Interface contacts:
Residue F114 in chain A contacts residue L12 in chain B (closest heavy-atom distance 3.8 Å).
Residue D64 in chain A contacts residue F19 in chain B (closest heavy-atom distance 3.4 Å).
Residue Y163 in chain A is in contact with residue D20 in chain B (closest heavy-atom distance 2.6 Å).
Residue R68 in chain A is in contact with residue L18 in chain B (closest heavy-atom distance 4.7 Å).
Residue G106 in chain A interacts with residue G16 in chain B (closest heavy-atom distance 3.2 Å).
Residue A110 in chain A contacts residue G16 in chain B (closest heavy-atom distance 4.4 Å).
Residue N104 in chain A contacts residue G16 in chain B (closest heavy-atom distance 4.1 Å).
Residue Q79 in chain A contacts residue D4 in chain B (closest heavy-atom distance 4.1 Å).
Residue L80 in chain A contacts residue L8 in chain B (closest heavy-atom distance 4.2 Å).
Residue F114 in chain A contacts residue L8 in chain B (closest heavy-atom distance 3.8 Å).
Residue L98 in chain A contacts residue S9 in chain B (closest heavy-atom distance 4.6 Å).
Residue F65 in chain A contacts residue G16 in chain B (closest heavy-atom distance 3.7 Å).
Residue R107 in chain A contacts residue K13 in chain B (closest heavy-atom distance 3.5 Å).
Residue F73 in chain A is in contact with residue R11 in chain B (closest heavy-atom distance 3.6 Å).
Residue Y69 in chain A is in contact with residue T15 in chain B (closest heavy-atom distance 3.8 Å).
Residue Y163 in chain A is in contact with residue F19 in chain B (closest heavy-atom distance 3.6 Å).
Residue R68 in chain A is in contact with residue F19 in chain B (closest heavy-atom distance 3.3 Å).
Residue V94 in chain A contacts residue L8 in chain B (closest heavy-atom distance 4.3 Å).
Residue Y163 in chain A interacts with residue S23 in chain B (closest heavy-atom distance 3.8 Å).
Residue F65 in chain A interacts with residue F19 in chain B (closest heavy-atom distance 3.3 Å).
Residue V94 in chain A contacts residue S9 in chain B (closest heavy-atom distance 3.9 Å).
Residue F65 in chain A interacts with residue L12 in chain B (closest heavy-atom distance 4.1 Å).
Residue L98 in chain A is in contact with residue K13 in chain B (closest heavy-atom distance 3.6 Å).
Residue L98 in chain A is in contact with residue L12 in chain B (closest heavy-atom distance 4.2 Å).
Residue R107 in chain A is in contact with residue D17 in chain B (closest heavy-atom distance 2.8 Å).
Residue W105 in chain A contacts residue D20 in chain B (closest heavy-atom distance 3.3 Å).
Residue Y69 in chain A is in contact with residue L8 in chain B (closest heavy-atom distance 3.6 Å).
Residue R68 in chain A is in contact with residue M22 in chain B (closest heavy-atom distance 4.2 Å).
Residue A110 in chain A contacts residue L12 in chain B (closest heavy-atom distance 3.6 Å).
Residue Q79 in chain A is in contact with residue L8 in chain B (closest heavy-atom distance 4.5 Å).
Residue E97 in chain A interacts with residue S9 in chain B (closest heavy-atom distance 3.2 Å).
Residue Y69 in chain A interacts with residue L12 in chain B (closest heavy-atom distance 4.3 Å).
Residue G106 in chain A is in contact with residue F19 in chain B (closest heavy-atom distance 4.3 Å).
Residue G106 in chain A is in contact with residue D17 in chain B (closest heavy-atom distance 5.0 Å).
Residue G106 in chain A contacts residue D20 in chain B (closest heavy-atom distance 3.4 Å).
Residue F65 in chain A interacts with residue T15 in chain B (closest heavy-atom distance 3.6 Å).
Residue N104 in chain A contacts residue D17 in chain B (closest heavy-atom distance 2.9 Å).
Residue Q79 in chain A contacts residue M5 in chain B (closest heavy-atom distance 3.3 Å).
Residue F73 in chain A is in contact with residue T15 in chain B (closest heavy-atom distance 3.5 Å).
Residue L80 in chain A interacts with residue M5 in chain B (closest heavy-atom distance 3.7 Å).
Residue N104 in chain A is in contact with residue D20 in chain B (closest heavy-atom distance 3.1 Å).
Residue Y69 in chain A contacts residue R11 in chain B (closest heavy-atom distance 3.5 Å).
Residue M76 in chain A contacts residue L12 in chain B (closest heavy-atom distance 3.7 Å).
Residue V94 in chain A contacts residue M5 in chain B (closest heavy-atom distance 3.8 Å).
Residue M167 in chain A contacts residue M22 in chain B (closest heavy-atom distance 4.1 Å).
Residue A74 in chain A contacts residue R11 in chain B (closest heavy-atom distance 4.2 Å).
Residue D101 in chain A interacts with residue K13 in chain B (closest heavy-atom distance 3.1 Å).
Residue R107 in chain A interacts with residue G16 in chain B (closest heavy-atom distance 4.1 Å).
Residue T93 in chain A interacts with residue M5 in chain B (closest heavy-atom distance 4.7 Å).
Residue E97 in chain A is in contact with residue K13 in chain B (closest heavy-atom distance 2.9 Å).
Residue A61 in chain A is in contact with residue F19 in chain B (closest heavy-atom distance 4.0 Å).
Residue H81 in chain A contacts residue M5 in chain B (closest heavy-atom distance 4.2 Å).
Residue R100 in chain A contacts residue K13 in chain B (closest heavy-atom distance 3.6 Å).
Residue M76 in chain A contacts residue L8 in chain B (closest heavy-atom distance 3.5 Å).
Residue L162 in chain A contacts residue S23 in chain B (closest heavy-atom distance 4.0 Å).
Residue R90 in chain A is in contact with residue M5 in chain B (closest heavy-atom distance 3.3 Å).
Residue R68 in chain A interacts with residue T15 in chain B (closest heavy-atom distance 4.9 Å).
Residue H81 in chain A contacts residue D4 in chain B (closest heavy-atom distance 4.2 Å).
Residue V94 in chain A contacts residue L12 in chain B (closest heavy-atom distance 3.6 Å).

These two protein chains interact to form a complex.

Sequence of chain A:
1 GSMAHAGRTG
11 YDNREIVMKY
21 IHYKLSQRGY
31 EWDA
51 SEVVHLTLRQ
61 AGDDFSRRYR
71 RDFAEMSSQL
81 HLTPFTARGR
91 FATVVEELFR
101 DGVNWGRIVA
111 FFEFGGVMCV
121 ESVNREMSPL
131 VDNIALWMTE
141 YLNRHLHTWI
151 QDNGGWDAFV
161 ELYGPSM

Sequence of chain B:
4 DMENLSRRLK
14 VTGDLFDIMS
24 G